Sequence of chain A:
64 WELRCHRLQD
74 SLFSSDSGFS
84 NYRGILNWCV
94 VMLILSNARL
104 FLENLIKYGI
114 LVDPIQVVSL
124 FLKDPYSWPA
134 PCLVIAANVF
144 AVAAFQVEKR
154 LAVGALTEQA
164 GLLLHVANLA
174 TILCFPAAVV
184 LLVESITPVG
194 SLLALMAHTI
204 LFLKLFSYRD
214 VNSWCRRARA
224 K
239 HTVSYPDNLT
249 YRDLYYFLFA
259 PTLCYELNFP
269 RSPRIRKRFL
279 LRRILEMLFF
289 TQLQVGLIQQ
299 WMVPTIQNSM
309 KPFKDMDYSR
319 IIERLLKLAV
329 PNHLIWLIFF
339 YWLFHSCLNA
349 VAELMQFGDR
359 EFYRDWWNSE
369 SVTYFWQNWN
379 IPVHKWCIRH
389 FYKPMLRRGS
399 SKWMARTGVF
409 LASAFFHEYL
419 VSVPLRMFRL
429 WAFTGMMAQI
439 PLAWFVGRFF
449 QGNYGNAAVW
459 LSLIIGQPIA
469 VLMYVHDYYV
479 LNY

These two protein chains interact to form a complex.

Sequence of chain B:
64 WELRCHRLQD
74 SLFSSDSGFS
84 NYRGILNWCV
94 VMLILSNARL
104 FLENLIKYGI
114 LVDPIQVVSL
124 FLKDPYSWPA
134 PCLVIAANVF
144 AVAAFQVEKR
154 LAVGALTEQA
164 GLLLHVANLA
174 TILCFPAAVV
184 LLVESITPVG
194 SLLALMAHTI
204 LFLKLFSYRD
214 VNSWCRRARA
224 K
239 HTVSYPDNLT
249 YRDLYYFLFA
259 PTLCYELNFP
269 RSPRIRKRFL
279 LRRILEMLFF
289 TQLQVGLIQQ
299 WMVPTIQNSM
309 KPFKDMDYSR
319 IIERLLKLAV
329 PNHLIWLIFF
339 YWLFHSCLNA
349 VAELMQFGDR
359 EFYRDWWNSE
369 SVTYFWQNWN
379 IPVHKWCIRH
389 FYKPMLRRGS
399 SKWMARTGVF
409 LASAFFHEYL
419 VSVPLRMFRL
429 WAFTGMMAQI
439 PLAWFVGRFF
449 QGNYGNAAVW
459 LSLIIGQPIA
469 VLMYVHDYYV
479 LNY

Contacts between the two chains:
Residue Y361 in chain B interacts with residue F76 in chain A (closest heavy-atom distance 3.5 Å).
Residue T260 in chain B interacts with residue H69 in chain A (closest heavy-atom distance 3.0 Å).
Residue H69 in chain B interacts with residue T260 in chain A (closest heavy-atom distance 3.0 Å).
Residue F76 in chain B is in contact with residue Y361 in chain A (closest heavy-atom distance 3.5 Å).
Residue G87 in chain B interacts with residue N366 in chain A (closest heavy-atom distance 2.9 Å).
Residue S74 in chain B is in contact with residue R358 in chain A (closest heavy-atom distance 2.9 Å).
Residue W458 in chain B is in contact with residue W91 in chain A (closest heavy-atom distance 3.4 Å).
Residue N90 in chain B contacts residue N454 in chain A (closest heavy-atom distance 2.8 Å).
Residue N454 in chain B contacts residue G87 in chain A (closest heavy-atom distance 3.4 Å).
Residue N366 in chain B interacts with residue G87 in chain A (closest heavy-atom distance 2.9 Å).
Residue W365 in chain B contacts residue N84 in chain A (closest heavy-atom distance 3.3 Å).
Residue E264 in chain B is in contact with residue R67 in chain A (closest heavy-atom distance 3.2 Å).
Residue W91 in chain B interacts with residue H331 in chain A (closest heavy-atom distance 3.0 Å).
Residue W91 in chain B contacts residue W458 in chain A (closest heavy-atom distance 3.4 Å).
Residue Y361 in chain B contacts residue S74 in chain A (closest heavy-atom distance 3.3 Å).
Residue Y85 in chain B interacts with residue S83 in chain A (closest heavy-atom distance 3.1 Å).
Residue C68 in chain B contacts residue R387 in chain A (closest heavy-atom distance 2.7 Å).
Residue D79 in chain B is in contact with residue R274 in chain A (closest heavy-atom distance 3.4 Å).
Residue N454 in chain B contacts residue N90 in chain A (closest heavy-atom distance 2.8 Å).
Residue S83 in chain B contacts residue N84 in chain A (closest heavy-atom distance 3.3 Å).
Residue H343 in chain B contacts residue F76 in chain A (closest heavy-atom distance 3.4 Å).
Residue R358 in chain B is in contact with residue S74 in chain A (closest heavy-atom distance 2.9 Å).
Residue H331 in chain B interacts with residue W91 in chain A (closest heavy-atom distance 3.0 Å).
Residue D357 in chain B interacts with residue R70 in chain A (closest heavy-atom distance 3.0 Å).
Residue G87 in chain B interacts with residue W458 in chain A (closest heavy-atom distance 3.2 Å).
Residue N84 in chain B interacts with residue S83 in chain A (closest heavy-atom distance 3.3 Å).
Residue W365 in chain B contacts residue G87 in chain A (closest heavy-atom distance 3.3 Å).
Residue S74 in chain B is in contact with residue Y361 in chain A (closest heavy-atom distance 3.3 Å).
Residue G87 in chain B interacts with residue N454 in chain A (closest heavy-atom distance 3.4 Å).
Residue N366 in chain B is in contact with residue R86 in chain A (closest heavy-atom distance 3.5 Å).
Residue H69 in chain B is in contact with residue C262 in chain A (closest heavy-atom distance 3.5 Å).
Residue N90 in chain B contacts residue N451 in chain A (closest heavy-atom distance 2.6 Å).
Residue C218 in chain B interacts with residue E65 in chain A (closest heavy-atom distance 3.5 Å).
Residue N84 in chain B is in contact with residue N366 in chain A (closest heavy-atom distance 2.9 Å).
Residue H69 in chain B interacts with residue E264 in chain A (closest heavy-atom distance 3.0 Å).
Residue E264 in chain B contacts residue H69 in chain A (closest heavy-atom distance 3.0 Å).
Residue N347 in chain B interacts with residue S74 in chain A (closest heavy-atom distance 3.2 Å).
Residue N366 in chain B interacts with residue N84 in chain A (closest heavy-atom distance 2.9 Å).
Residue R67 in chain B is in contact with residue N266 in chain A (closest heavy-atom distance 3.2 Å).
Residue W458 in chain B interacts with residue G87 in chain A (closest heavy-atom distance 3.2 Å).
Residue F76 in chain B is in contact with residue Y339 in chain A (closest heavy-atom distance 3.5 Å).
Residue R274 in chain B contacts residue D79 in chain A (closest heavy-atom distance 3.4 Å).
Residue F76 in chain B contacts residue H343 in chain A (closest heavy-atom distance 3.4 Å).
Residue E65 in chain B is in contact with residue C218 in chain A (closest heavy-atom distance 3.5 Å).
Residue N451 in chain B contacts residue N90 in chain A (closest heavy-atom distance 2.6 Å).
Residue E264 in chain B interacts with residue C68 in chain A (closest heavy-atom distance 2.4 Å).
Residue R387 in chain B is in contact with residue C68 in chain A (closest heavy-atom distance 2.7 Å).
Residue S83 in chain B is in contact with residue Y85 in chain A (closest heavy-atom distance 3.1 Å).
Residue Q72 in chain B interacts with residue E359 in chain A (closest heavy-atom distance 2.9 Å).
Residue N84 in chain B contacts residue W365 in chain A (closest heavy-atom distance 3.3 Å).
Residue C68 in chain B is in contact with residue E264 in chain A (closest heavy-atom distance 2.4 Å).
Residue S74 in chain B interacts with residue N347 in chain A (closest heavy-atom distance 3.2 Å).
Residue S83 in chain B is in contact with residue S83 in chain A (closest heavy-atom distance 2.7 Å).
Residue C262 in chain B interacts with residue H69 in chain A (closest heavy-atom distance 3.5 Å).
Residue E359 in chain B interacts with residue Q72 in chain A (closest heavy-atom distance 2.9 Å).
Residue N266 in chain B contacts residue R67 in chain A (closest heavy-atom distance 3.2 Å).
Residue R70 in chain B contacts residue D357 in chain A (closest heavy-atom distance 3.0 Å).
Residue G87 in chain B interacts with residue W365 in chain A (closest heavy-atom distance 3.3 Å).
Residue R67 in chain B interacts with residue E264 in chain A (closest heavy-atom distance 3.2 Å).
Residue R86 in chain B is in contact with residue N366 in chain A (closest heavy-atom distance 3.5 Å).